Sequence of the second protein:
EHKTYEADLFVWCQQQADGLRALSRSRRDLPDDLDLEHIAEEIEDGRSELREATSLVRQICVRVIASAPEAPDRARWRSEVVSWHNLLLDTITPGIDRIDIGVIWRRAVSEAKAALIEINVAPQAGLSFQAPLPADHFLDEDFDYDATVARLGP

The following describes two proteins that form a bound complex.

Residue-level contacts at the interface:
Residue Y9 in the first protein contacts residue E46 in the second protein (closest heavy-atom distance 2.5 Å).
Residue D39 in the first protein is in contact with residue Q20 in the second protein (closest heavy-atom distance 2.8 Å).
Residue H6 in the first protein interacts with residue D37 in the second protein (closest heavy-atom distance 3.3 Å).
Residue H42 in the first protein is in contact with residue Y9 in the second protein (closest heavy-atom distance 3.5 Å).
Residue W16 in the first protein interacts with residue H42 in the second protein (closest heavy-atom distance 3.6 Å).
Residue D33 in the first protein interacts with residue R31 in the second protein (closest heavy-atom distance 2.8 Å).
Residue L24 in the first protein is in contact with residue L24 in the second protein (closest heavy-atom distance 4.9 Å).
Residue E46 in the first protein interacts with residue L13 in the second protein (closest heavy-atom distance 4.8 Å).
Residue L13 in the first protein is in contact with residue E46 in the second protein (closest heavy-atom distance 4.8 Å).
Residue L24 in the first protein is in contact with residue I43 in the second protein (closest heavy-atom distance 4.0 Å).
Residue R31 in the first protein is in contact with residue L34 in the second protein (closest heavy-atom distance 3.8 Å).
Residue Y9 in the first protein interacts with residue D39 in the second protein (closest heavy-atom distance 3.8 Å).
Residue H42 in the first protein is in contact with residue E10 in the second protein (closest heavy-atom distance 3.4 Å).
Residue I43 in the first protein interacts with residue L24 in the second protein (closest heavy-atom distance 4.0 Å).
Residue D39 in the first protein interacts with residue Y9 in the second protein (closest heavy-atom distance 3.8 Å).
Residue G23 in the first protein interacts with residue L38 in the second protein (closest heavy-atom distance 3.9 Å).
Residue Q20 in the first protein contacts residue D37 in the second protein (closest heavy-atom distance 2.9 Å).
Residue W16 in the first protein contacts residue E46 in the second protein (closest heavy-atom distance 4.4 Å).
Residue Y9 in the first protein contacts residue H42 in the second protein (closest heavy-atom distance 3.5 Å).
Residue Q20 in the first protein contacts residue I43 in the second protein (closest heavy-atom distance 3.4 Å).
Residue L24 in the first protein is in contact with residue L38 in the second protein (closest heavy-atom distance 3.8 Å).
Residue I47 in the first protein contacts residue I43 in the second protein (closest heavy-atom distance 4.0 Å).
Residue I43 in the first protein is in contact with residue W16 in the second protein (closest heavy-atom distance 3.9 Å).
Residue E46 in the first protein contacts residue Y9 in the second protein (closest heavy-atom distance 2.5 Å).
Residue L34 in the first protein is in contact with residue L27 in the second protein (closest heavy-atom distance 4.1 Å).
Residue E46 in the first protein is in contact with residue W16 in the second protein (closest heavy-atom distance 4.4 Å).
Residue L24 in the first protein is in contact with residue L40 in the second protein (closest heavy-atom distance 4.2 Å).
Residue L38 in the first protein interacts with residue L27 in the second protein (closest heavy-atom distance 3.7 Å).
Residue L27 in the first protein contacts residue P35 in the second protein (closest heavy-atom distance 4.5 Å).
Residue I43 in the first protein is in contact with residue Q20 in the second protein (closest heavy-atom distance 3.4 Å).
Residue E46 in the first protein is in contact with residue I47 in the second protein (closest heavy-atom distance 4.0 Å).
Residue P35 in the first protein interacts with residue R31 in the second protein (closest heavy-atom distance 4.4 Å).
Residue Q20 in the first protein contacts residue D39 in the second protein (closest heavy-atom distance 2.8 Å).
Residue E45 in the first protein contacts residue Y9 in the second protein (closest heavy-atom distance 4.7 Å).
Residue R31 in the first protein contacts residue P35 in the second protein (closest heavy-atom distance 4.4 Å).
Residue L38 in the first protein is in contact with residue Q20 in the second protein (closest heavy-atom distance 3.5 Å).
Residue I47 in the first protein is in contact with residue I47 in the second protein (closest heavy-atom distance 4.5 Å).
Residue L27 in the first protein interacts with residue L38 in the second protein (closest heavy-atom distance 3.7 Å).
Residue W16 in the first protein is in contact with residue I43 in the second protein (closest heavy-atom distance 3.9 Å).
Residue I43 in the first protein contacts residue I47 in the second protein (closest heavy-atom distance 4.0 Å).
Residue D37 in the first protein interacts with residue H6 in the second protein (closest heavy-atom distance 3.3 Å).
Residue W16 in the first protein contacts residue D39 in the second protein (closest heavy-atom distance 3.1 Å).
Residue D39 in the first protein is in contact with residue W16 in the second protein (closest heavy-atom distance 3.1 Å).
Residue D37 in the first protein interacts with residue Q20 in the second protein (closest heavy-atom distance 2.9 Å).
Residue R31 in the first protein interacts with residue D33 in the second protein (closest heavy-atom distance 2.8 Å).
Residue L40 in the first protein is in contact with residue L24 in the second protein (closest heavy-atom distance 4.2 Å).
Residue L38 in the first protein is in contact with residue L24 in the second protein (closest heavy-atom distance 3.8 Å).
Residue I47 in the first protein is in contact with residue E46 in the second protein (closest heavy-atom distance 4.0 Å).
Residue L38 in the first protein is in contact with residue G23 in the second protein (closest heavy-atom distance 3.9 Å).
Residue R31 in the first protein is in contact with residue R31 in the second protein (closest heavy-atom distance 3.1 Å).
Residue L27 in the first protein is in contact with residue L34 in the second protein (closest heavy-atom distance 4.1 Å).
Residue Y9 in the first protein is in contact with residue E45 in the second protein (closest heavy-atom distance 4.7 Å).
Residue P35 in the first protein is in contact with residue L27 in the second protein (closest heavy-atom distance 4.5 Å).
Residue H42 in the first protein is in contact with residue W16 in the second protein (closest heavy-atom distance 3.6 Å).
Residue I43 in the first protein is in contact with residue I43 in the second protein (closest heavy-atom distance 3.4 Å).
Residue L34 in the first protein is in contact with residue R31 in the second protein (closest heavy-atom distance 3.8 Å).
Residue Q20 in the first protein contacts residue L38 in the second protein (closest heavy-atom distance 3.5 Å).
Residue E10 in the first protein contacts residue H42 in the second protein (closest heavy-atom distance 3.4 Å).

Sequence of the first protein:
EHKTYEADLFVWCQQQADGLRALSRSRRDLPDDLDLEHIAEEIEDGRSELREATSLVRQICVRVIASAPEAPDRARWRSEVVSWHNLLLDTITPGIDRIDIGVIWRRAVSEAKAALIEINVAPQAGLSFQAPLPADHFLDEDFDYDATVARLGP